The following describes two proteins that form a bound complex.

Sequence of the first protein:
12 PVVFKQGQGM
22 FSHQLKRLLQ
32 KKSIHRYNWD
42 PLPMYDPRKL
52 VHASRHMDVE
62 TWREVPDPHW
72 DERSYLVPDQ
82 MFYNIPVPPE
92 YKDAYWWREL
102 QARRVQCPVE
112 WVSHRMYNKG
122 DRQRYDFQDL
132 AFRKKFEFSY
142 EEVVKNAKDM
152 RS

Sequence of the second protein:
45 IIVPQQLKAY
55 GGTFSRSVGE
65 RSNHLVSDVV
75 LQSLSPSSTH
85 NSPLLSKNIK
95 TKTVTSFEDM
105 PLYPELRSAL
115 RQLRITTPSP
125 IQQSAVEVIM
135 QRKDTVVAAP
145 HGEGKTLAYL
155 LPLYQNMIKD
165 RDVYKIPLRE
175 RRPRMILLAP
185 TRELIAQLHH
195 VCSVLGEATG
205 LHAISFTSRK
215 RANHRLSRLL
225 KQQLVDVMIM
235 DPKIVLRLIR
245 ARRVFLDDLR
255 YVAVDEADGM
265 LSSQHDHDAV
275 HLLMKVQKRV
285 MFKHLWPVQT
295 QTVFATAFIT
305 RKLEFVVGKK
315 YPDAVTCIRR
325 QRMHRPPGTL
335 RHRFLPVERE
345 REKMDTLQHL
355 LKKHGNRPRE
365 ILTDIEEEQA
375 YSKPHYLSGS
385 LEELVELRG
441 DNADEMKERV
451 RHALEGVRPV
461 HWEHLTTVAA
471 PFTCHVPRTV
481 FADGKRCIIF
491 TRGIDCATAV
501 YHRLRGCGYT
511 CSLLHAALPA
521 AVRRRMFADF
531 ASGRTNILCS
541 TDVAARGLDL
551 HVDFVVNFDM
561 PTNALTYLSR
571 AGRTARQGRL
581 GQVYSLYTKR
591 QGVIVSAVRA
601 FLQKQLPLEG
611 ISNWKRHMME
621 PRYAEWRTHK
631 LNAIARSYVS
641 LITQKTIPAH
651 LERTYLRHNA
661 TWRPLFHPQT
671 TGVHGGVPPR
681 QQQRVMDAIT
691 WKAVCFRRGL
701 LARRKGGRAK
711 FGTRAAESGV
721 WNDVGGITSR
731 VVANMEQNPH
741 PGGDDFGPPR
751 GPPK

Contacts between the two chains:
Residue R730 in the second protein is in contact with residue V13 in the first protein (closest heavy-atom distance 5.0 Å).
Residue I727 in the second protein contacts residue L26 in the first protein (closest heavy-atom distance 4.0 Å).
Residue I727 in the second protein interacts with residue F15 in the first protein (closest heavy-atom distance 3.4 Å).
Residue V724 in the second protein contacts residue Q17 in the first protein (closest heavy-atom distance 4.7 Å).
Residue V731 in the second protein interacts with residue P12 in the first protein (closest heavy-atom distance 4.2 Å).
Residue R730 in the second protein contacts residue P12 in the first protein (closest heavy-atom distance 2.8 Å).
Residue V724 in the second protein contacts residue V14 in the first protein (closest heavy-atom distance 4.7 Å).
Residue G726 in the second protein contacts residue G18 in the first protein (closest heavy-atom distance 3.4 Å).
Residue T728 in the second protein interacts with residue V14 in the first protein (closest heavy-atom distance 3.2 Å).
Residue I727 in the second protein contacts residue V13 in the first protein (closest heavy-atom distance 4.0 Å).
Residue T728 in the second protein is in contact with residue P12 in the first protein (closest heavy-atom distance 3.8 Å).
Residue G725 in the second protein contacts residue G18 in the first protein (closest heavy-atom distance 3.6 Å).
Residue I727 in the second protein is in contact with residue V14 in the first protein (closest heavy-atom distance 3.3 Å).
Residue V724 in the second protein contacts residue K16 in the first protein (closest heavy-atom distance 3.6 Å).
Residue V724 in the second protein interacts with residue G18 in the first protein (closest heavy-atom distance 3.7 Å).
Residue G726 in the second protein is in contact with residue F15 in the first protein (closest heavy-atom distance 3.8 Å).
Residue G726 in the second protein interacts with residue V14 in the first protein (closest heavy-atom distance 4.2 Å).
Residue S729 in the second protein contacts residue P12 in the first protein (closest heavy-atom distance 3.6 Å).
Residue G726 in the second protein contacts residue L26 in the first protein (closest heavy-atom distance 4.2 Å).
Residue G726 in the second protein is in contact with residue Q17 in the first protein (closest heavy-atom distance 4.4 Å).
Residue G725 in the second protein interacts with residue S23 in the first protein (closest heavy-atom distance 4.9 Å).
Residue G725 in the second protein interacts with residue F22 in the first protein (closest heavy-atom distance 4.6 Å).
Residue N722 in the second protein is in contact with residue Q19 in the first protein (closest heavy-atom distance 4.8 Å).
Residue G726 in the second protein contacts residue S23 in the first protein (closest heavy-atom distance 4.2 Å).
Residue G726 in the second protein is in contact with residue K16 in the first protein (closest heavy-atom distance 3.0 Å).
Residue S729 in the second protein interacts with residue V13 in the first protein (closest heavy-atom distance 4.2 Å).
Residue T728 in the second protein interacts with residue V13 in the first protein (closest heavy-atom distance 3.7 Å).